Sequence of chain A:
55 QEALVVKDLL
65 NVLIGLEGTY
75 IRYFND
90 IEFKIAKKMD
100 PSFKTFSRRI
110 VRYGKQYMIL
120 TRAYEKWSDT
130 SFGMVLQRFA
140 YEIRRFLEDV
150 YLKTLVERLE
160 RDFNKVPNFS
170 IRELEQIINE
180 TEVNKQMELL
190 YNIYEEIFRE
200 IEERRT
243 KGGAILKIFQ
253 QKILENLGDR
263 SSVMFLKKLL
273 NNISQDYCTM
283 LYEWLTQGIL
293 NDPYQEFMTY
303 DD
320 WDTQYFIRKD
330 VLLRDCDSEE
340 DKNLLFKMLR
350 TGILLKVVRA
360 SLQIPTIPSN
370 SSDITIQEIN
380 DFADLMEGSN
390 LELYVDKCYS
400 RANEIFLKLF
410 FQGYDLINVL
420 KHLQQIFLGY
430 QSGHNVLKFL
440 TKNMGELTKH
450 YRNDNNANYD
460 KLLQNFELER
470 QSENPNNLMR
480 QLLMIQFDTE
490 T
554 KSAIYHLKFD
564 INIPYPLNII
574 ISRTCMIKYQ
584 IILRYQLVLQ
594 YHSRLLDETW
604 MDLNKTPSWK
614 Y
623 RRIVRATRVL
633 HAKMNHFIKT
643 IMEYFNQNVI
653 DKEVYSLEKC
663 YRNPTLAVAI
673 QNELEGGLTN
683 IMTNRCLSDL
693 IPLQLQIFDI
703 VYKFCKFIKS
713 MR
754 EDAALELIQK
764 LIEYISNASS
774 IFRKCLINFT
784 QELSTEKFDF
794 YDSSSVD

Sequence of chain B:
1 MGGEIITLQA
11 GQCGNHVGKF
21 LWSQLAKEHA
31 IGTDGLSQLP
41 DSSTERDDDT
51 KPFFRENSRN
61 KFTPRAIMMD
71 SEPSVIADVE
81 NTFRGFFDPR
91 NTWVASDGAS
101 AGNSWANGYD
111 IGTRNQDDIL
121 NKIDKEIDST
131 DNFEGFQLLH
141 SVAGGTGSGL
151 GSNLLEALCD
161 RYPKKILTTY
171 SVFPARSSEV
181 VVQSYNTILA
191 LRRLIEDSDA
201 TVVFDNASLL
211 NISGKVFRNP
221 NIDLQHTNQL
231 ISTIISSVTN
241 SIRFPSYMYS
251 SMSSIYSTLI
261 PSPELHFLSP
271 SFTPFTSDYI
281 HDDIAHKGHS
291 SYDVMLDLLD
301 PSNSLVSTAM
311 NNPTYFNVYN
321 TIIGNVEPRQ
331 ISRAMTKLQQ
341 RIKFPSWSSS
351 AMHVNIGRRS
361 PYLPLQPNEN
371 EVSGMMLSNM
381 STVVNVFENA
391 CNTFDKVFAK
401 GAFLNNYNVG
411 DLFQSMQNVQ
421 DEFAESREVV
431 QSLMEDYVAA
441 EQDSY

The following describes two proteins that form a bound complex.

Contacts between the two chains:
Residue K437 in chain A is in contact with residue N132 in chain B (closest heavy-atom distance 3.5 Å).
Residue Q430 in chain A contacts residue Y249 in chain B (closest heavy-atom distance 3.5 Å).
Residue K420 in chain A contacts residue T44 in chain B (closest heavy-atom distance 3.6 Å).
Residue Q593 in chain A interacts with residue Y249 in chain B (closest heavy-atom distance 3.6 Å).
Residue E645 in chain A is in contact with residue G357 in chain B (closest heavy-atom distance 3.1 Å).
Residue R630 in chain A contacts residue S262 in chain B (closest heavy-atom distance 3.5 Å).
Residue I780 in chain A is in contact with residue K337 in chain B (closest heavy-atom distance 3.7 Å).
Residue K641 in chain A contacts residue I356 in chain B (closest heavy-atom distance 2.4 Å).
Residue V631 in chain A contacts residue Q442 in chain B (closest heavy-atom distance 3.4 Å).
Residue H638 in chain A is in contact with residue H353 in chain B (closest heavy-atom distance 3.5 Å).
Residue Q424 in chain A interacts with residue T44 in chain B (closest heavy-atom distance 3.1 Å).
Residue R776 in chain A contacts residue M352 in chain B (closest heavy-atom distance 3.5 Å).
Residue R597 in chain A interacts with residue S251 in chain B (closest heavy-atom distance 3.4 Å).
Residue H633 in chain A is in contact with residue I260 in chain B (closest heavy-atom distance 3.1 Å).
Residue Q649 in chain A is in contact with residue R333 in chain B (closest heavy-atom distance 3.1 Å).
Residue R469 in chain A interacts with residue D131 in chain B (closest heavy-atom distance 3.3 Å).
Residue R624 in chain A interacts with residue Y445 in chain B (closest heavy-atom distance 3.3 Å).
Residue H638 in chain A contacts residue N355 in chain B (closest heavy-atom distance 3.2 Å).
Residue R624 in chain A contacts residue D443 in chain B (closest heavy-atom distance 2.8 Å).
Residue H421 in chain A interacts with residue S43 in chain B (closest heavy-atom distance 3.1 Å).
Residue H638 in chain A interacts with residue V354 in chain B (closest heavy-atom distance 3.5 Å).
Residue Q762 in chain A contacts residue Y445 in chain B (closest heavy-atom distance 3.2 Å).
Residue R630 in chain A is in contact with residue P261 in chain B (closest heavy-atom distance 3.3 Å).
Residue Q589 in chain A interacts with residue Y249 in chain B (closest heavy-atom distance 3.4 Å).
Residue E645 in chain A is in contact with residue Y247 in chain B (closest heavy-atom distance 3.4 Å).
Residue H433 in chain A interacts with residue G2 in chain B (closest heavy-atom distance 3.3 Å).
Residue E472 in chain A interacts with residue E45 in chain B (closest heavy-atom distance 3.3 Å).
Residue P474 in chain A interacts with residue S43 in chain B (closest heavy-atom distance 3.5 Å).
Residue R627 in chain A contacts residue D443 in chain B (closest heavy-atom distance 3.4 Å).
Residue G432 in chain A interacts with residue M248 in chain B (closest heavy-atom distance 3.4 Å).
Residue L436 in chain A contacts residue Y249 in chain B (closest heavy-atom distance 3.6 Å).
Residue D600 in chain A is in contact with residue S257 in chain B (closest heavy-atom distance 3.5 Å).
Residue G432 in chain A contacts residue Y249 in chain B (closest heavy-atom distance 3.3 Å).
Residue R630 in chain A is in contact with residue Y437 in chain B (closest heavy-atom distance 3.3 Å).
Residue E472 in chain A is in contact with residue S42 in chain B (closest heavy-atom distance 3.6 Å).
Residue Q649 in chain A is in contact with residue R359 in chain B (closest heavy-atom distance 3.7 Å).
Residue N650 in chain A contacts residue R333 in chain B (closest heavy-atom distance 3.2 Å).
Residue N607 in chain A interacts with residue P163 in chain B (closest heavy-atom distance 3.5 Å).
Residue G428 in chain A is in contact with residue Y249 in chain B (closest heavy-atom distance 3.2 Å).
Residue D600 in chain A interacts with residue S254 in chain B (closest heavy-atom distance 3.2 Å).
Residue R630 in chain A interacts with residue P263 in chain B (closest heavy-atom distance 3.4 Å).
Residue N648 in chain A contacts residue Y247 in chain B (closest heavy-atom distance 3.4 Å).
Residue H433 in chain A is in contact with residue M248 in chain B (closest heavy-atom distance 3.6 Å).
Residue Q430 in chain A contacts residue P245 in chain B (closest heavy-atom distance 3.5 Å).
Residue Y657 in chain A interacts with residue R329 in chain B (closest heavy-atom distance 3.6 Å).
Residue K635 in chain A contacts residue Q442 in chain B (closest heavy-atom distance 3.6 Å).
Residue E601 in chain A contacts residue K164 in chain B (closest heavy-atom distance 3.4 Å).
Residue M604 in chain A is in contact with residue K164 in chain B (closest heavy-atom distance 3.6 Å).
Residue Q430 in chain A contacts residue M248 in chain B (closest heavy-atom distance 3.1 Å).
Residue W603 in chain A contacts residue S257 in chain B (closest heavy-atom distance 3.2 Å).
Residue R624 in chain A contacts residue S444 in chain B (closest heavy-atom distance 3.1 Å).
Residue S772 in chain A interacts with residue M352 in chain B (closest heavy-atom distance 3.5 Å).
Residue D605 in chain A interacts with residue K164 in chain B (closest heavy-atom distance 3.2 Å).
Residue V631 in chain A contacts residue Y437 in chain B (closest heavy-atom distance 3.3 Å).
Residue N473 in chain A is in contact with residue T44 in chain B (closest heavy-atom distance 3.5 Å).
Residue H633 in chain A interacts with residue S257 in chain B (closest heavy-atom distance 2.9 Å).
Residue H633 in chain A interacts with residue P261 in chain B (closest heavy-atom distance 3.2 Å).
Residue S431 in chain A interacts with residue Y249 in chain B (closest heavy-atom distance 3.1 Å).
Residue I761 in chain A contacts residue D443 in chain B (closest heavy-atom distance 3.5 Å).
Residue N637 in chain A contacts residue T258 in chain B (closest heavy-atom distance 3.5 Å).